These two protein chains interact to form a complex.

Sequence of protein 1:
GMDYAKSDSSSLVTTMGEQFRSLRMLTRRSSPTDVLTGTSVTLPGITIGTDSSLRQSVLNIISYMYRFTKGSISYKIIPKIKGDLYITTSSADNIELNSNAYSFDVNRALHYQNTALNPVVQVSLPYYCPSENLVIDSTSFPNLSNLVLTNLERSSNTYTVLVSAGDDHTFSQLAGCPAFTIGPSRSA

Sequence of protein 2:
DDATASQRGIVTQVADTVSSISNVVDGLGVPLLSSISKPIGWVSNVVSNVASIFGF

Residue-level contacts at the interface:
Residue D169 in protein 1 contacts residue K40 in protein 2 (closest heavy-atom distance 3.2 Å).
Residue R26 in protein 1 interacts with residue I38 in protein 2 (closest heavy-atom distance 4.7 Å).
Residue R23 in protein 1 contacts residue L30 in protein 2 (closest heavy-atom distance 3.6 Å).
Residue R26 in protein 1 is in contact with residue L35 in protein 2 (closest heavy-atom distance 3.9 Å).